These two protein chains interact to form a complex.

Sequence of chain A:
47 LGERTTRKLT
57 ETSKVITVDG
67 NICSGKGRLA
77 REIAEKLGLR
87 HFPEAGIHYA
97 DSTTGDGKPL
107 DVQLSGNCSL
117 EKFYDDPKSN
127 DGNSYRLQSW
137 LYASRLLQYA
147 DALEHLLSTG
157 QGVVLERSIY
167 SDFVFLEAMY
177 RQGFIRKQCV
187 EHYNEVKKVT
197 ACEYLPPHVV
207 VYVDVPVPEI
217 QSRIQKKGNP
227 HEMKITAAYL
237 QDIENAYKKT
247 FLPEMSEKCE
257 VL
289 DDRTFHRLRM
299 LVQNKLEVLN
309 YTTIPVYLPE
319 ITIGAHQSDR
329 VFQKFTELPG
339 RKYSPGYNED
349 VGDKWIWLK

Interface contacts:
Residue M304 in chain B interacts with residue D327 in chain A (closest heavy-atom distance 4.2 Å).
Residue Q316 in chain B interacts with residue L106 in chain A (closest heavy-atom distance 4.1 Å).
Residue P306 in chain B contacts residue G322 in chain A (closest heavy-atom distance 4.2 Å).
Residue W234 in chain B is in contact with residue D327 in chain A (closest heavy-atom distance 3.4 Å).
Residue K314 in chain B interacts with residue T311 in chain A (closest heavy-atom distance 3.0 Å).
Residue Q316 in chain B interacts with residue T100 in chain A (closest heavy-atom distance 3.3 Å).
Residue E318 in chain B contacts residue L304 in chain A (closest heavy-atom distance 3.6 Å).
Residue M313 in chain B is in contact with residue L307 in chain A (closest heavy-atom distance 3.8 Å).
Residue W315 in chain B is in contact with residue V329 in chain A (closest heavy-atom distance 3.8 Å).
Residue N309 in chain B interacts with residue I319 in chain A (closest heavy-atom distance 3.1 Å).
Residue S231 in chain B contacts residue Y315 in chain A (closest heavy-atom distance 3.9 Å).
Residue P306 in chain B is in contact with residue Y315 in chain A (closest heavy-atom distance 3.4 Å).
Residue K314 in chain B contacts residue L307 in chain A (closest heavy-atom distance 3.3 Å).
Residue W234 in chain B contacts residue A323 in chain A (closest heavy-atom distance 3.8 Å).
Residue N310 in chain B contacts residue A139 in chain A (closest heavy-atom distance 3.6 Å).
Residue M304 in chain B is in contact with residue A323 in chain A (closest heavy-atom distance 3.4 Å).
Residue M313 in chain B interacts with residue A139 in chain A (closest heavy-atom distance 3.4 Å).
Residue F317 in chain B interacts with residue L304 in chain A (closest heavy-atom distance 3.0 Å).
Residue F317 in chain B contacts residue T99 in chain A (closest heavy-atom distance 3.9 Å).
Residue L228 in chain B is in contact with residue P313 in chain A (closest heavy-atom distance 4.1 Å).
Residue M313 in chain B is in contact with residue L143 in chain A (closest heavy-atom distance 3.7 Å).
Residue K312 in chain B is in contact with residue V329 in chain A (closest heavy-atom distance 4.2 Å).
Residue S223 in chain B contacts residue N308 in chain A (closest heavy-atom distance 3.8 Å).
Residue T308 in chain B interacts with residue T320 in chain A (closest heavy-atom distance 4.3 Å).
Residue W315 in chain B interacts with residue F333 in chain A (closest heavy-atom distance 3.6 Å).
Residue Q316 in chain B interacts with residue F333 in chain A (closest heavy-atom distance 3.6 Å).
Residue P306 in chain B contacts residue I321 in chain A (closest heavy-atom distance 3.2 Å).
Residue N310 in chain B contacts residue W136 in chain A (closest heavy-atom distance 4.3 Å).
Residue H232 in chain B interacts with residue Y315 in chain A (closest heavy-atom distance 3.2 Å).
Residue F317 in chain B interacts with residue L307 in chain A (closest heavy-atom distance 4.2 Å).
Residue N310 in chain B is in contact with residue T311 in chain A (closest heavy-atom distance 4.0 Å).
Residue T308 in chain B contacts residue I319 in chain A (closest heavy-atom distance 3.3 Å).
Residue N235 in chain B contacts residue F330 in chain A (closest heavy-atom distance 3.2 Å).
Residue K312 in chain B contacts residue I321 in chain A (closest heavy-atom distance 3.1 Å).
Residue M311 in chain B contacts residue T311 in chain A (closest heavy-atom distance 3.7 Å).
Residue F317 in chain B contacts residue L143 in chain A (closest heavy-atom distance 3.3 Å).
Residue K312 in chain B interacts with residue L110 in chain A (closest heavy-atom distance 3.1 Å).
Residue S307 in chain B is in contact with residue I321 in chain A (closest heavy-atom distance 2.6 Å).
Residue M313 in chain B is in contact with residue W136 in chain A (closest heavy-atom distance 3.7 Å).
Residue T308 in chain B is in contact with residue T311 in chain A (closest heavy-atom distance 3.8 Å).
Residue T320 in chain B interacts with residue N302 in chain A (closest heavy-atom distance 3.2 Å).
Residue W234 in chain B interacts with residue S326 in chain A (closest heavy-atom distance 4.2 Å).
Residue L228 in chain B is in contact with residue Y315 in chain A (closest heavy-atom distance 3.9 Å).
Residue N309 in chain B is in contact with residue R132 in chain A (closest heavy-atom distance 3.8 Å).
Residue K314 in chain B is in contact with residue N308 in chain A (closest heavy-atom distance 3.9 Å).
Residue N309 in chain B is in contact with residue I321 in chain A (closest heavy-atom distance 4.0 Å).
Residue H232 in chain B interacts with residue P313 in chain A (closest heavy-atom distance 3.3 Å).
Residue N310 in chain B contacts residue T310 in chain A (closest heavy-atom distance 2.3 Å).
Residue N309 in chain B is in contact with residue G112 in chain A (closest heavy-atom distance 3.9 Å).
Residue M313 in chain B is in contact with residue S140 in chain A (closest heavy-atom distance 4.2 Å).
Residue K312 in chain B interacts with residue W136 in chain A (closest heavy-atom distance 4.0 Å).
Residue Q316 in chain B interacts with residue D97 in chain A (closest heavy-atom distance 3.1 Å).
Residue F305 in chain B is in contact with residue Y315 in chain A (closest heavy-atom distance 4.1 Å).
Residue H232 in chain B is in contact with residue T311 in chain A (closest heavy-atom distance 3.5 Å).
Residue H319 in chain B is in contact with residue L304 in chain A (closest heavy-atom distance 4.0 Å).
Residue W315 in chain B is in contact with residue F330 in chain A (closest heavy-atom distance 3.4 Å).
Residue S307 in chain B contacts residue T320 in chain A (closest heavy-atom distance 3.5 Å).
Residue P306 in chain B contacts residue A323 in chain A (closest heavy-atom distance 4.2 Å).
Residue P306 in chain B is in contact with residue T320 in chain A (closest heavy-atom distance 4.0 Å).
Residue S307 in chain B is in contact with residue S326 in chain A (closest heavy-atom distance 3.3 Å).

Sequence of chain B:
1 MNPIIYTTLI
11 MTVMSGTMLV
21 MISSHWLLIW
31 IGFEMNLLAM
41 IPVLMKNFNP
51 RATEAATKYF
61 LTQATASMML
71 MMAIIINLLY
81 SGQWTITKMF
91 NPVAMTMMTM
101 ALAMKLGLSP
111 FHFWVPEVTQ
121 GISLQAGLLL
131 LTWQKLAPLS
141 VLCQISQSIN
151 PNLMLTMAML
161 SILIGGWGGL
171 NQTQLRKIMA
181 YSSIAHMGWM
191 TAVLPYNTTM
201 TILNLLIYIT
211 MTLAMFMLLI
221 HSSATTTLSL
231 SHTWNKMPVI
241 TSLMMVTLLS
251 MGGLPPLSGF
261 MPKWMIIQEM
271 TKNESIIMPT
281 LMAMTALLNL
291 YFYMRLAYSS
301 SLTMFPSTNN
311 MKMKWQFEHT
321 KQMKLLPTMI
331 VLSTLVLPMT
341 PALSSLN